Sequence of protein 2:
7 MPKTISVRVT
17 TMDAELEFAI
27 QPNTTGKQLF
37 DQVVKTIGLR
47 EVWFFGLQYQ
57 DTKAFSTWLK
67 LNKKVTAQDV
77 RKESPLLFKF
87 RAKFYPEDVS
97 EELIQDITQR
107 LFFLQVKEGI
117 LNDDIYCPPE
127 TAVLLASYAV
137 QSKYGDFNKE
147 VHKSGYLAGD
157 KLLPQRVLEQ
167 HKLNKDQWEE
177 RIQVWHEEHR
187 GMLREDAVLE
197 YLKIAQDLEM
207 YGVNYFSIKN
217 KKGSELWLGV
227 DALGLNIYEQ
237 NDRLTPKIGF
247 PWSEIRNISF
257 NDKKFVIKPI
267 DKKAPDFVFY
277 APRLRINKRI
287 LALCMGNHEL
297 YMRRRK

Sequence of protein 1:
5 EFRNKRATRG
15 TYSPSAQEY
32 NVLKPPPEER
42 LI

Contacts between the two chains:
Residue F36 in protein 2 interacts with residue P37 in protein 1 (closest heavy-atom distance 3.4 Å).
Residue W49 in protein 2 contacts residue P37 in protein 1 (closest heavy-atom distance 3.6 Å).
Residue R46 in protein 2 is in contact with residue L34 in protein 1 (closest heavy-atom distance 3.5 Å).
Residue W248 in protein 2 contacts residue P18 in protein 1 (closest heavy-atom distance 3.9 Å).
Residue K66 in protein 2 is in contact with residue E39 in protein 1 (closest heavy-atom distance 3.9 Å).
Residue H294 in protein 2 is in contact with residue Y16 in protein 1 (closest heavy-atom distance 2.7 Å).
Residue K89 in protein 2 is in contact with residue E40 in protein 1 (closest heavy-atom distance 2.7 Å).
Residue F51 in protein 2 contacts residue P37 in protein 1 (closest heavy-atom distance 3.6 Å).
Residue W49 in protein 2 is in contact with residue P38 in protein 1 (closest heavy-atom distance 3.4 Å).
Residue F256 in protein 2 is in contact with residue G14 in protein 1 (closest heavy-atom distance 2.9 Å).
Residue I254 in protein 2 contacts residue Y16 in protein 1 (closest heavy-atom distance 2.9 Å).
Residue R252 in protein 2 is in contact with residue S17 in protein 1 (closest heavy-atom distance 2.8 Å).
Residue R301 in protein 2 is in contact with residue Y23 in protein 1 (closest heavy-atom distance 3.0 Å).
Residue K66 in protein 2 contacts residue L42 in protein 1 (closest heavy-atom distance 3.4 Å).
Residue K284 in protein 2 is in contact with residue I43 in protein 1 (closest heavy-atom distance 3.0 Å).
Residue N257 in protein 2 contacts residue T12 in protein 1 (closest heavy-atom distance 3.5 Å).
Residue I254 in protein 2 is in contact with residue T15 in protein 1 (closest heavy-atom distance 3.4 Å).
Residue N253 in protein 2 is in contact with residue S17 in protein 1 (closest heavy-atom distance 3.7 Å).
Residue K302 in protein 2 is in contact with residue Y23 in protein 1 (closest heavy-atom distance 3.6 Å).
Residue H294 in protein 2 interacts with residue Q21 in protein 1 (closest heavy-atom distance 3.9 Å).
Residue D258 in protein 2 contacts residue T12 in protein 1 (closest heavy-atom distance 2.9 Å).
Residue R252 in protein 2 is in contact with residue P18 in protein 1 (closest heavy-atom distance 3.7 Å).
Residue N68 in protein 2 is in contact with residue E39 in protein 1 (closest heavy-atom distance 2.8 Å).
Residue R299 in protein 2 contacts residue P36 in protein 1 (closest heavy-atom distance 2.7 Å).
Residue K284 in protein 2 is in contact with residue A11 in protein 1 (closest heavy-atom distance 2.9 Å).
Residue A288 in protein 2 contacts residue E40 in protein 1 (closest heavy-atom distance 3.7 Å).
Residue I251 in protein 2 interacts with residue S19 in protein 1 (closest heavy-atom distance 3.2 Å).
Residue F90 in protein 2 contacts residue P38 in protein 1 (closest heavy-atom distance 3.9 Å).
Residue R299 in protein 2 is in contact with residue K35 in protein 1 (closest heavy-atom distance 3.0 Å).
Residue M298 in protein 2 contacts residue Q21 in protein 1 (closest heavy-atom distance 3.9 Å).
Residue I266 in protein 2 interacts with residue S19 in protein 1 (closest heavy-atom distance 3.9 Å).
Residue F256 in protein 2 is in contact with residue R13 in protein 1 (closest heavy-atom distance 3.3 Å).
Residue V48 in protein 2 interacts with residue K35 in protein 1 (closest heavy-atom distance 3.8 Å).
Residue L287 in protein 2 is in contact with residue L42 in protein 1 (closest heavy-atom distance 3.8 Å).
Residue L287 in protein 2 contacts residue T15 in protein 1 (closest heavy-atom distance 3.9 Å).
Residue M291 in protein 2 contacts residue Y16 in protein 1 (closest heavy-atom distance 3.5 Å).
Residue M298 in protein 2 contacts residue Y23 in protein 1 (closest heavy-atom distance 2.7 Å).
Residue N253 in protein 2 contacts residue Y16 in protein 1 (closest heavy-atom distance 3.0 Å).
Residue S255 in protein 2 interacts with residue G14 in protein 1 (closest heavy-atom distance 3.1 Å).
Residue G292 in protein 2 contacts residue P38 in protein 1 (closest heavy-atom distance 3.6 Å).
Residue N257 in protein 2 contacts residue R13 in protein 1 (closest heavy-atom distance 3.2 Å).
Residue L280 in protein 2 interacts with residue T12 in protein 1 (closest heavy-atom distance 3.8 Å).
Residue I251 in protein 2 is in contact with residue P18 in protein 1 (closest heavy-atom distance 3.6 Å).
Residue L296 in protein 2 is in contact with residue P38 in protein 1 (closest heavy-atom distance 3.8 Å).
Residue N253 in protein 2 contacts residue T15 in protein 1 (closest heavy-atom distance 2.9 Å).
Residue K284 in protein 2 interacts with residue L42 in protein 1 (closest heavy-atom distance 3.6 Å).
Residue H294 in protein 2 interacts with residue P18 in protein 1 (closest heavy-atom distance 3.3 Å).
Residue V48 in protein 2 contacts residue P37 in protein 1 (closest heavy-atom distance 3.7 Å).
Residue K66 in protein 2 contacts residue E40 in protein 1 (closest heavy-atom distance 3.7 Å).
Residue R252 in protein 2 contacts residue S19 in protein 1 (closest heavy-atom distance 3.4 Å).
Residue W49 in protein 2 is in contact with residue L34 in protein 1 (closest heavy-atom distance 3.8 Å).
Residue L287 in protein 2 contacts residue Y16 in protein 1 (closest heavy-atom distance 3.9 Å).
Residue E295 in protein 2 contacts residue P38 in protein 1 (closest heavy-atom distance 3.6 Å).
Residue M291 in protein 2 contacts residue F6 in protein 1 (closest heavy-atom distance 3.6 Å).
Residue L67 in protein 2 is in contact with residue E39 in protein 1 (closest heavy-atom distance 3.1 Å).
Residue F256 in protein 2 is in contact with residue T12 in protein 1 (closest heavy-atom distance 3.6 Å).
Residue S255 in protein 2 interacts with residue T15 in protein 1 (closest heavy-atom distance 3.9 Å).
Residue W49 in protein 2 interacts with residue K35 in protein 1 (closest heavy-atom distance 3.4 Å).
Residue W49 in protein 2 interacts with residue P36 in protein 1 (closest heavy-atom distance 3.8 Å).
Residue W64 in protein 2 is in contact with residue E40 in protein 1 (closest heavy-atom distance 3.6 Å).

The following describes two proteins that form a bound complex.